Sequence of protein 1:
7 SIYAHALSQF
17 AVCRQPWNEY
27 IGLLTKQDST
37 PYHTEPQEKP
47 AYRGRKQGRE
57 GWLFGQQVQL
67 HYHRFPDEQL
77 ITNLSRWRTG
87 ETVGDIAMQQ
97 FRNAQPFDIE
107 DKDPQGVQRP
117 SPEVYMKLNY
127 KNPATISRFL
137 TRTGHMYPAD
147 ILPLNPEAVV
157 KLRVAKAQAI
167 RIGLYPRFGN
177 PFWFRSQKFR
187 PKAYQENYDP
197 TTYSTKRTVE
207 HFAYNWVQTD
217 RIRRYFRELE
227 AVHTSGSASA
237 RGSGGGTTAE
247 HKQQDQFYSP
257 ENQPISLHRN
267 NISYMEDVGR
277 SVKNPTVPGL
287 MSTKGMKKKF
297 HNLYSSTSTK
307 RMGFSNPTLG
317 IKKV

Residue-level contacts at the interface:
Residue T204 in protein 1 is in contact with residue M112 in protein 2 (closest heavy-atom distance 3.5 Å).
Residue F208 in protein 1 is in contact with residue M112 in protein 2 (closest heavy-atom distance 3.6 Å).
Residue D146 in protein 1 interacts with residue R102 in protein 2 (closest heavy-atom distance 3.1 Å).
Residue L59 in protein 1 interacts with residue R103 in protein 2 (closest heavy-atom distance 3.7 Å).
Residue F97 in protein 1 is in contact with residue L120 in protein 2 (closest heavy-atom distance 3.7 Å).
Residue N211 in protein 1 interacts with residue V119 in protein 2 (closest heavy-atom distance 3.7 Å).
Residue F222 in protein 1 interacts with residue Y130 in protein 2 (closest heavy-atom distance 3.5 Å).
Residue Y221 in protein 1 contacts residue A138 in protein 2 (closest heavy-atom distance 3.6 Å).
Residue F174 in protein 1 contacts residue G40 in protein 2 (closest heavy-atom distance 3.3 Å).
Residue I105 in protein 1 is in contact with residue A110 in protein 2 (closest heavy-atom distance 3.5 Å).
Residue I147 in protein 1 is in contact with residue R102 in protein 2 (closest heavy-atom distance 3.6 Å).
Residue R138 in protein 1 interacts with residue P43 in protein 2 (closest heavy-atom distance 3.0 Å).
Residue T139 in protein 1 is in contact with residue P43 in protein 2 (closest heavy-atom distance 3.6 Å).
Residue R138 in protein 1 contacts residue V45 in protein 2 (closest heavy-atom distance 3.0 Å).
Residue G175 in protein 1 is in contact with residue P43 in protein 2 (closest heavy-atom distance 3.2 Å).
Residue Y194 in protein 1 is in contact with residue Q113 in protein 2 (closest heavy-atom distance 3.2 Å).
Residue Y68 in protein 1 contacts residue M117 in protein 2 (closest heavy-atom distance 3.7 Å).
Residue I92 in protein 1 interacts with residue N128 in protein 2 (closest heavy-atom distance 3.2 Å).
Residue T139 in protein 1 contacts residue L70 in protein 2 (closest heavy-atom distance 3.1 Å).
Residue T198 in protein 1 contacts residue I109 in protein 2 (closest heavy-atom distance 3.3 Å).
Residue T201 in protein 1 interacts with residue F108 in protein 2 (closest heavy-atom distance 3.2 Å).
Residue I218 in protein 1 contacts residue L139 in protein 2 (closest heavy-atom distance 3.5 Å).
Residue Q214 in protein 1 contacts residue L139 in protein 2 (closest heavy-atom distance 3.7 Å).
Residue F60 in protein 1 is in contact with residue R103 in protein 2 (closest heavy-atom distance 3.2 Å).
Residue N211 in protein 1 is in contact with residue T116 in protein 2 (closest heavy-atom distance 3.7 Å).
Residue Y199 in protein 1 is in contact with residue K106 in protein 2 (closest heavy-atom distance 2.8 Å).
Residue T139 in protein 1 interacts with residue M44 in protein 2 (closest heavy-atom distance 3.2 Å).
Residue R173 in protein 1 contacts residue G40 in protein 2 (closest heavy-atom distance 3.1 Å).
Residue D146 in protein 1 interacts with residue M95 in protein 2 (closest heavy-atom distance 3.6 Å).
Residue R138 in protein 1 is in contact with residue E46 in protein 2 (closest heavy-atom distance 2.6 Å).
Residue F60 in protein 1 is in contact with residue S107 in protein 2 (closest heavy-atom distance 3.5 Å).
Residue D91 in protein 1 interacts with residue N128 in protein 2 (closest heavy-atom distance 2.5 Å).
Residue I105 in protein 1 contacts residue Q113 in protein 2 (closest heavy-atom distance 3.7 Å).
Residue Y68 in protein 1 is in contact with residue F114 in protein 2 (closest heavy-atom distance 3.4 Å).
Residue T137 in protein 1 contacts residue Y64 in protein 2 (closest heavy-atom distance 2.3 Å).
Residue F174 in protein 1 interacts with residue R41 in protein 2 (closest heavy-atom distance 3.5 Å).
Residue T204 in protein 1 contacts residue I109 in protein 2 (closest heavy-atom distance 3.7 Å).
Residue R217 in protein 1 interacts with residue L139 in protein 2 (closest heavy-atom distance 3.0 Å).
Residue F180 in protein 1 is in contact with residue E46 in protein 2 (closest heavy-atom distance 3.5 Å).
Residue F208 in protein 1 interacts with residue T116 in protein 2 (closest heavy-atom distance 3.7 Å).
Residue P172 in protein 1 interacts with residue G40 in protein 2 (closest heavy-atom distance 3.4 Å).
Residue Y68 in protein 1 interacts with residue Q113 in protein 2 (closest heavy-atom distance 3.6 Å).
Residue N211 in protein 1 interacts with residue L120 in protein 2 (closest heavy-atom distance 3.5 Å).
Residue T215 in protein 1 contacts residue L126 in protein 2 (closest heavy-atom distance 3.7 Å).
Residue F97 in protein 1 interacts with residue E121 in protein 2 (closest heavy-atom distance 3.6 Å).
Residue R217 in protein 1 is in contact with residue A138 in protein 2 (closest heavy-atom distance 3.6 Å).
Residue P196 in protein 1 interacts with residue Q113 in protein 2 (closest heavy-atom distance 3.0 Å).
Residue R138 in protein 1 is in contact with residue Y64 in protein 2 (closest heavy-atom distance 2.9 Å).
Residue F174 in protein 1 is in contact with residue T42 in protein 2 (closest heavy-atom distance 3.6 Å).
Residue S200 in protein 1 contacts residue I109 in protein 2 (closest heavy-atom distance 3.6 Å).
Residue Y199 in protein 1 is in contact with residue Q105 in protein 2 (closest heavy-atom distance 2.8 Å).
Residue T215 in protein 1 is in contact with residue D122 in protein 2 (closest heavy-atom distance 3.6 Å).
Residue G61 in protein 1 interacts with residue R103 in protein 2 (closest heavy-atom distance 3.3 Å).
Residue W212 in protein 1 interacts with residue V119 in protein 2 (closest heavy-atom distance 3.7 Å).
Residue R219 in protein 1 contacts residue D122 in protein 2 (closest heavy-atom distance 2.5 Å).
Residue V205 in protein 1 contacts residue F108 in protein 2 (closest heavy-atom distance 3.6 Å).
Residue R217 in protein 1 contacts residue G140 in protein 2 (closest heavy-atom distance 3.6 Å).
Residue L59 in protein 1 is in contact with residue K106 in protein 2 (closest heavy-atom distance 3.7 Å).
Residue F208 in protein 1 contacts residue V119 in protein 2 (closest heavy-atom distance 3.6 Å).
Residue D146 in protein 1 is in contact with residue R98 in protein 2 (closest heavy-atom distance 3.0 Å).

Sequence of protein 2:
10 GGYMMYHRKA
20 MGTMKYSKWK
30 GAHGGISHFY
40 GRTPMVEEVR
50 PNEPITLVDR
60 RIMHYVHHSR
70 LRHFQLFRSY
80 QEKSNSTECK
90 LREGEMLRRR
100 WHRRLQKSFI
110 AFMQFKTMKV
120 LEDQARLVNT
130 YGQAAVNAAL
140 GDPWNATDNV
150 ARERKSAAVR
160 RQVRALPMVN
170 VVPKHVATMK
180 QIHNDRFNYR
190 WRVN

This data describes a binding interaction between two proteins.